The following describes two proteins that form a bound complex.

Sequence of protein 2:
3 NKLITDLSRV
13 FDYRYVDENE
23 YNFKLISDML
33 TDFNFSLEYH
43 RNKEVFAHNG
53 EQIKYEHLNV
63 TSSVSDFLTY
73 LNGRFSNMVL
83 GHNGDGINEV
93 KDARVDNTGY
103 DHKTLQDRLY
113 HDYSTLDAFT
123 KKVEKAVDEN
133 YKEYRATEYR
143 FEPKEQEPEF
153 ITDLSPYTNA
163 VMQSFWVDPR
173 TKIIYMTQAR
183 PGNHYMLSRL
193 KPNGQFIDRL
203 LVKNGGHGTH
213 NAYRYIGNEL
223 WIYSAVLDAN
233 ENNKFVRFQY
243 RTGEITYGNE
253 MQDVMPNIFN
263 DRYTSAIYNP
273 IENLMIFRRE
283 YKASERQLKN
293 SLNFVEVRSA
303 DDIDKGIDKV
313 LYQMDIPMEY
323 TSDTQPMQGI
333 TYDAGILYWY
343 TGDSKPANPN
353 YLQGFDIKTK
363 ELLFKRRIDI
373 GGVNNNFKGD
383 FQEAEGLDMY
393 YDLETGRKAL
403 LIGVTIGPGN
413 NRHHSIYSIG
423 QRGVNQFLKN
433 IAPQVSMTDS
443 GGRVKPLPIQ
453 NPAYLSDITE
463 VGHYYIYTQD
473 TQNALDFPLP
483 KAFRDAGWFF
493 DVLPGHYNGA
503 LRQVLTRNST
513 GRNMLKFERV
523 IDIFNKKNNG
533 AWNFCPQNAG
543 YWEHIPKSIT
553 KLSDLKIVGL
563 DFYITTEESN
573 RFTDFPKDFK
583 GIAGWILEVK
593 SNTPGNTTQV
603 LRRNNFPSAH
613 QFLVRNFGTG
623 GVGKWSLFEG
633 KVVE

Sequence of protein 1:
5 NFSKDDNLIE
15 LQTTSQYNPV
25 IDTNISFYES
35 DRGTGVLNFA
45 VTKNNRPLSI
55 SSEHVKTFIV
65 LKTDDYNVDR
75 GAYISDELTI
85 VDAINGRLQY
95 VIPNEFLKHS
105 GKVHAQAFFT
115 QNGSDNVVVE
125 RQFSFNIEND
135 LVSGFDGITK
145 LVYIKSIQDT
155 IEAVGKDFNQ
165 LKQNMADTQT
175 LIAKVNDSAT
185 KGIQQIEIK

Residue-level contacts at the interface:
Residue F77 in protein 2 interacts with residue S53 in protein 1 (closest heavy-atom distance 4.0 Å).
Residue H84 in protein 2 contacts residue E57 in protein 1 (closest heavy-atom distance 3.7 Å).
Residue V81 in protein 2 interacts with residue E57 in protein 1 (closest heavy-atom distance 4.5 Å).
Residue F77 in protein 2 interacts with residue I88 in protein 1 (closest heavy-atom distance 3.9 Å).
Residue V81 in protein 2 contacts residue S53 in protein 1 (closest heavy-atom distance 4.4 Å).
Residue V81 in protein 2 contacts residue S55 in protein 1 (closest heavy-atom distance 2.9 Å).
Residue L82 in protein 2 interacts with residue S55 in protein 1 (closest heavy-atom distance 4.9 Å).
Residue L82 in protein 2 interacts with residue I88 in protein 1 (closest heavy-atom distance 4.0 Å).
Residue V81 in protein 2 is in contact with residue H58 in protein 1 (closest heavy-atom distance 4.2 Å).
Residue S78 in protein 2 is in contact with residue I88 in protein 1 (closest heavy-atom distance 4.9 Å).
Residue V81 in protein 2 interacts with residue I54 in protein 1 (closest heavy-atom distance 3.3 Å).
Residue V81 in protein 2 interacts with residue I88 in protein 1 (closest heavy-atom distance 3.8 Å).
Residue N85 in protein 2 is in contact with residue E57 in protein 1 (closest heavy-atom distance 2.9 Å).
Residue M80 in protein 2 interacts with residue H58 in protein 1 (closest heavy-atom distance 2.4 Å).
Residue V81 in protein 2 is in contact with residue A87 in protein 1 (closest heavy-atom distance 4.8 Å).
Residue G83 in protein 2 is in contact with residue E57 in protein 1 (closest heavy-atom distance 3.9 Å).